Residue-level contacts at the interface:
Residue W199 in the second protein is in contact with residue R105 in the first protein (closest heavy-atom distance 4.0 Å).
Residue T216 in the second protein contacts residue R105 in the first protein (closest heavy-atom distance 2.4 Å).
Residue W199 in the second protein contacts residue N103 in the first protein (closest heavy-atom distance 4.3 Å).
Residue W199 in the second protein contacts residue R106 in the first protein (closest heavy-atom distance 3.0 Å).
Residue L214 in the second protein interacts with residue N103 in the first protein (closest heavy-atom distance 3.1 Å).
Residue I197 in the second protein contacts residue Q109 in the first protein (closest heavy-atom distance 3.9 Å).

Sequence of the second protein:
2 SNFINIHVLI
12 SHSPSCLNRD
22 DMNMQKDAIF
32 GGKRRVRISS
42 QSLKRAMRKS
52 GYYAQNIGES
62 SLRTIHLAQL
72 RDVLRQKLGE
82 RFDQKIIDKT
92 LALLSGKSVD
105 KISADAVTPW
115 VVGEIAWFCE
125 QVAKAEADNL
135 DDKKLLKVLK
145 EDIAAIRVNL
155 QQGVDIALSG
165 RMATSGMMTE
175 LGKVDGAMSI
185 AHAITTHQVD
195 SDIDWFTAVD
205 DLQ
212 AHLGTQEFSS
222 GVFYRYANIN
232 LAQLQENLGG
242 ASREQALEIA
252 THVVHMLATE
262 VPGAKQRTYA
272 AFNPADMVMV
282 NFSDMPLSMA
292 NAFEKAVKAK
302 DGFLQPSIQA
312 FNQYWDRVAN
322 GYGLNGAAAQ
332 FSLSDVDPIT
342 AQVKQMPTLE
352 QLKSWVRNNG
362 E

These two protein chains interact to form a complex.

Sequence of the first protein:
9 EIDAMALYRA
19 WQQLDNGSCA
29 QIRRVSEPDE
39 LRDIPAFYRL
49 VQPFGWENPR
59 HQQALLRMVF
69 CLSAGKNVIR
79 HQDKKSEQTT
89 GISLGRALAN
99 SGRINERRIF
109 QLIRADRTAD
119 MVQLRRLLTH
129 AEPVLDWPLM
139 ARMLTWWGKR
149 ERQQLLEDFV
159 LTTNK